Interface contacts:
Residue L190 in protein 1 interacts with residue V135 in protein 2 (closest heavy-atom distance 4.1 Å).
Residue G483 in protein 1 contacts residue M143 in protein 2 (closest heavy-atom distance 4.9 Å).
Residue G380 in protein 1 contacts residue V80 in protein 2 (closest heavy-atom distance 4.2 Å).
Residue T302 in protein 1 is in contact with residue R154 in protein 2 (closest heavy-atom distance 3.2 Å).
Residue N299 in protein 1 is in contact with residue R154 in protein 2 (closest heavy-atom distance 3.5 Å).
Residue D269 in protein 1 interacts with residue E153 in protein 2 (closest heavy-atom distance 4.8 Å).
Residue F267 in protein 1 is in contact with residue M143 in protein 2 (closest heavy-atom distance 3.4 Å).
Residue T186 in protein 1 interacts with residue G148 in protein 2 (closest heavy-atom distance 4.9 Å).
Residue F267 in protein 1 interacts with residue K144 in protein 2 (closest heavy-atom distance 3.2 Å).
Residue F383 in protein 1 is in contact with residue S37 in protein 2 (closest heavy-atom distance 4.3 Å).
Residue I382 in protein 1 interacts with residue Y82 in protein 2 (closest heavy-atom distance 4.0 Å).
Residue F203 in protein 1 contacts residue F244 in protein 2 (closest heavy-atom distance 3.7 Å).
Residue H414 in protein 1 contacts residue Y82 in protein 2 (closest heavy-atom distance 4.0 Å).
Residue N299 in protein 1 contacts residue K144 in protein 2 (closest heavy-atom distance 3.8 Å).
Residue F417 in protein 1 is in contact with residue K33 in protein 2 (closest heavy-atom distance 4.3 Å).
Residue D269 in protein 1 contacts residue N162 in protein 2 (closest heavy-atom distance 4.4 Å).
Residue R268 in protein 1 interacts with residue N142 in protein 2 (closest heavy-atom distance 3.0 Å).
Residue L190 in protein 1 interacts with residue D138 in protein 2 (closest heavy-atom distance 3.4 Å).
Residue G380 in protein 1 interacts with residue M68 in protein 2 (closest heavy-atom distance 3.2 Å).
Residue T186 in protein 1 is in contact with residue A147 in protein 2 (closest heavy-atom distance 2.8 Å).
Residue L266 in protein 1 contacts residue M143 in protein 2 (closest heavy-atom distance 3.7 Å).
Residue F203 in protein 1 is in contact with residue A147 in protein 2 (closest heavy-atom distance 3.6 Å).
Residue G187 in protein 1 interacts with residue Y146 in protein 2 (closest heavy-atom distance 4.8 Å).
Residue K493 in protein 1 contacts residue D138 in protein 2 (closest heavy-atom distance 2.8 Å).
Residue K493 in protein 1 contacts residue N142 in protein 2 (closest heavy-atom distance 3.3 Å).
Residue G380 in protein 1 contacts residue V67 in protein 2 (closest heavy-atom distance 3.3 Å).
Residue T186 in protein 1 is in contact with residue G145 in protein 2 (closest heavy-atom distance 5.0 Å).
Residue R487 in protein 1 contacts residue E153 in protein 2 (closest heavy-atom distance 2.7 Å).
Residue L266 in protein 1 is in contact with residue E153 in protein 2 (closest heavy-atom distance 4.5 Å).
Residue R268 in protein 1 contacts residue K144 in protein 2 (closest heavy-atom distance 3.6 Å).
Residue I382 in protein 1 interacts with residue V80 in protein 2 (closest heavy-atom distance 4.3 Å).
Residue N381 in protein 1 is in contact with residue Q70 in protein 2 (closest heavy-atom distance 3.1 Å).
Residue K493 in protein 1 contacts residue T134 in protein 2 (closest heavy-atom distance 4.8 Å).
Residue L190 in protein 1 is in contact with residue N142 in protein 2 (closest heavy-atom distance 4.0 Å).
Residue F383 in protein 1 contacts residue Q35 in protein 2 (closest heavy-atom distance 4.8 Å).
Residue D269 in protein 1 interacts with residue N142 in protein 2 (closest heavy-atom distance 4.1 Å).
Residue L191 in protein 1 interacts with residue V135 in protein 2 (closest heavy-atom distance 4.0 Å).
Residue T410 in protein 1 interacts with residue Y82 in protein 2 (closest heavy-atom distance 4.0 Å).
Residue T302 in protein 1 contacts residue Y150 in protein 2 (closest heavy-atom distance 3.8 Å).
Residue F267 in protein 1 is in contact with residue N142 in protein 2 (closest heavy-atom distance 3.8 Å).
Residue L413 in protein 1 is in contact with residue V67 in protein 2 (closest heavy-atom distance 3.0 Å).
Residue F267 in protein 1 interacts with residue E153 in protein 2 (closest heavy-atom distance 4.8 Å).
Residue N381 in protein 1 interacts with residue M68 in protein 2 (closest heavy-atom distance 3.7 Å).
Residue T303 in protein 1 interacts with residue Y150 in protein 2 (closest heavy-atom distance 3.7 Å).
Residue R268 in protein 1 contacts residue D138 in protein 2 (closest heavy-atom distance 4.1 Å).
Residue F267 in protein 1 is in contact with residue R154 in protein 2 (closest heavy-atom distance 4.0 Å).
Residue T303 in protein 1 contacts residue R154 in protein 2 (closest heavy-atom distance 3.3 Å).
Residue F383 in protein 1 interacts with residue F78 in protein 2 (closest heavy-atom distance 3.9 Å).
Residue R268 in protein 1 interacts with residue G145 in protein 2 (closest heavy-atom distance 2.8 Å).
Residue V485 in protein 1 contacts residue M143 in protein 2 (closest heavy-atom distance 3.4 Å).
Residue T303 in protein 1 interacts with residue M106 in protein 2 (closest heavy-atom distance 3.6 Å).
Residue T186 in protein 1 is in contact with residue Y146 in protein 2 (closest heavy-atom distance 3.3 Å).
Residue L413 in protein 1 interacts with residue Y82 in protein 2 (closest heavy-atom distance 3.5 Å).
Residue G187 in protein 1 is in contact with residue V135 in protein 2 (closest heavy-atom distance 5.0 Å).
Residue F383 in protein 1 interacts with residue V80 in protein 2 (closest heavy-atom distance 4.8 Å).
Residue Y263 in protein 1 contacts residue K144 in protein 2 (closest heavy-atom distance 2.9 Å).
Residue F203 in protein 1 interacts with residue Y146 in protein 2 (closest heavy-atom distance 3.2 Å).
Residue I382 in protein 1 interacts with residue Q35 in protein 2 (closest heavy-atom distance 4.9 Å).
Residue F417 in protein 1 contacts residue Y82 in protein 2 (closest heavy-atom distance 3.8 Å).
Residue R268 in protein 1 interacts with residue Y146 in protein 2 (closest heavy-atom distance 4.9 Å).

Sequence of protein 2:
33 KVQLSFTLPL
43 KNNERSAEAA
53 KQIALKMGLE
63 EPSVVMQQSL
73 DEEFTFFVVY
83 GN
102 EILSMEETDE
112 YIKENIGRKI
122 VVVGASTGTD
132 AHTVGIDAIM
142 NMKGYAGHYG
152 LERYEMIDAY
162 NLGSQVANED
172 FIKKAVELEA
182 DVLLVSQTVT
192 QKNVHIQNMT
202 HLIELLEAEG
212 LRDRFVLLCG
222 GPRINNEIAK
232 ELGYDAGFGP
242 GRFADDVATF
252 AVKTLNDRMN

Sequence of protein 1:
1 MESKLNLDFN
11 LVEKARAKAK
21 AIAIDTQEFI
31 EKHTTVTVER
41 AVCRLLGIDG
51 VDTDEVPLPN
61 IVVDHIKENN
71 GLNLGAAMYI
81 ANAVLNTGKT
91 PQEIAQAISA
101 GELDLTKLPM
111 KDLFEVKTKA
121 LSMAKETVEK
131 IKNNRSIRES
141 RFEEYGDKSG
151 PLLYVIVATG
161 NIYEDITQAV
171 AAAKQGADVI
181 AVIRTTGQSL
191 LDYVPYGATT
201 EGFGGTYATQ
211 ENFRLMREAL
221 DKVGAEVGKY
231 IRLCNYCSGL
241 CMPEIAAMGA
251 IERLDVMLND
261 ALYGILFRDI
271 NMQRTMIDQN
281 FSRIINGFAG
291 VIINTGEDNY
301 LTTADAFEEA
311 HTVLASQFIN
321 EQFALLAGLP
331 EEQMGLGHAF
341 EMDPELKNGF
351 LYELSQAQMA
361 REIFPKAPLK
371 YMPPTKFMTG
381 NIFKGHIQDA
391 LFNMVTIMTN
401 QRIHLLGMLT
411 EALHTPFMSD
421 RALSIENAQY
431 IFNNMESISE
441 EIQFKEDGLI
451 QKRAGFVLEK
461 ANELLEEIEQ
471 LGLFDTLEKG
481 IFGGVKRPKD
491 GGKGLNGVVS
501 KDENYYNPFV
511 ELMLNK

The following describes two proteins that form a bound complex.